Residue-level contacts at the interface:
Residue K66 in the second protein interacts with residue E1 in the first protein (closest heavy-atom distance 3.1 Å).
Residue R97 in the second protein contacts residue L8 in the first protein (closest heavy-atom distance 3.6 Å).
Residue Y7 in the second protein contacts residue A2 in the first protein (closest heavy-atom distance 3.4 Å).
Residue Y99 in the second protein is in contact with residue A3 in the first protein (closest heavy-atom distance 3.0 Å).
Residue H70 in the second protein interacts with residue A3 in the first protein (closest heavy-atom distance 3.2 Å).
Residue V76 in the second protein contacts residue T9 in the first protein (closest heavy-atom distance 3.9 Å).
Residue L156 in the second protein is in contact with residue A3 in the first protein (closest heavy-atom distance 5.0 Å).
Residue K66 in the second protein is in contact with residue G4 in the first protein (closest heavy-atom distance 3.9 Å).
Residue E63 in the second protein interacts with residue E1 in the first protein (closest heavy-atom distance 3.4 Å).
Residue T73 in the second protein interacts with residue I7 in the first protein (closest heavy-atom distance 4.0 Å).
Residue R97 in the second protein contacts residue G6 in the first protein (closest heavy-atom distance 4.5 Å).
Residue Y159 in the second protein interacts with residue A3 in the first protein (closest heavy-atom distance 3.7 Å).
Residue Y99 in the second protein interacts with residue I7 in the first protein (closest heavy-atom distance 3.8 Å).
Residue H114 in the second protein interacts with residue G6 in the first protein (closest heavy-atom distance 4.9 Å).
Residue L156 in the second protein interacts with residue I5 in the first protein (closest heavy-atom distance 4.0 Å).
Residue M5 in the second protein contacts residue E1 in the first protein (closest heavy-atom distance 3.8 Å).
Residue Q155 in the second protein contacts residue G6 in the first protein (closest heavy-atom distance 3.3 Å).
Residue Y116 in the second protein contacts residue V10 in the first protein (closest heavy-atom distance 3.6 Å).
Residue R97 in the second protein is in contact with residue I7 in the first protein (closest heavy-atom distance 3.8 Å).
Residue W147 in the second protein is in contact with residue V10 in the first protein (closest heavy-atom distance 3.7 Å).
Residue V152 in the second protein is in contact with residue G6 in the first protein (closest heavy-atom distance 3.4 Å).
Residue H74 in the second protein interacts with residue I7 in the first protein (closest heavy-atom distance 4.6 Å).
Residue Y159 in the second protein interacts with residue I5 in the first protein (closest heavy-atom distance 4.8 Å).
Residue W167 in the second protein contacts residue E1 in the first protein (closest heavy-atom distance 3.2 Å).
Residue Y159 in the second protein contacts residue A2 in the first protein (closest heavy-atom distance 3.6 Å).
Residue H70 in the second protein interacts with residue A2 in the first protein (closest heavy-atom distance 4.7 Å).
Residue Y84 in the second protein is in contact with residue V10 in the first protein (closest heavy-atom distance 2.6 Å).
Residue K66 in the second protein is in contact with residue A2 in the first protein (closest heavy-atom distance 2.8 Å).
Residue K146 in the second protein is in contact with residue V10 in the first protein (closest heavy-atom distance 4.0 Å).
Residue Y123 in the second protein is in contact with residue V10 in the first protein (closest heavy-atom distance 4.2 Å).
Residue L156 in the second protein contacts residue G6 in the first protein (closest heavy-atom distance 3.4 Å).
Residue V152 in the second protein is in contact with residue L8 in the first protein (closest heavy-atom distance 3.8 Å).
Residue Y7 in the second protein is in contact with residue E1 in the first protein (closest heavy-atom distance 3.1 Å).
Residue T80 in the second protein interacts with residue V10 in the first protein (closest heavy-atom distance 3.5 Å).
Residue T163 in the second protein interacts with residue A2 in the first protein (closest heavy-atom distance 4.9 Å).
Residue H70 in the second protein contacts residue I7 in the first protein (closest heavy-atom distance 3.8 Å).
Residue F9 in the second protein is in contact with residue A2 in the first protein (closest heavy-atom distance 4.8 Å).
Residue T163 in the second protein contacts residue E1 in the first protein (closest heavy-atom distance 4.3 Å).
Residue A158 in the second protein is in contact with residue I5 in the first protein (closest heavy-atom distance 4.5 Å).
Residue Y171 in the second protein interacts with residue E1 in the first protein (closest heavy-atom distance 2.6 Å).
Residue Y159 in the second protein is in contact with residue G4 in the first protein (closest heavy-atom distance 4.9 Å).
Residue D77 in the second protein interacts with residue T9 in the first protein (closest heavy-atom distance 3.3 Å).
Residue W147 in the second protein contacts residue T9 in the first protein (closest heavy-atom distance 2.9 Å).
Residue Y59 in the second protein is in contact with residue E1 in the first protein (closest heavy-atom distance 3.6 Å).
Residue T73 in the second protein contacts residue L8 in the first protein (closest heavy-atom distance 3.6 Å).
Residue Q155 in the second protein contacts residue I5 in the first protein (closest heavy-atom distance 3.5 Å).
Residue Y99 in the second protein contacts residue A2 in the first protein (closest heavy-atom distance 3.5 Å).
Residue Y159 in the second protein interacts with residue E1 in the first protein (closest heavy-atom distance 2.8 Å).
Residue D77 in the second protein is in contact with residue V10 in the first protein (closest heavy-atom distance 2.8 Å).
Residue T73 in the second protein contacts residue T9 in the first protein (closest heavy-atom distance 3.6 Å).
Residue T142 in the second protein interacts with residue V10 in the first protein (closest heavy-atom distance 5.0 Å).
Residue H114 in the second protein contacts residue I7 in the first protein (closest heavy-atom distance 4.3 Å).
Residue T143 in the second protein contacts residue V10 in the first protein (closest heavy-atom distance 2.8 Å).
Residue W147 in the second protein interacts with residue L8 in the first protein (closest heavy-atom distance 3.4 Å).
Residue L81 in the second protein contacts residue V10 in the first protein (closest heavy-atom distance 4.0 Å).
Residue K66 in the second protein contacts residue A3 in the first protein (closest heavy-atom distance 3.9 Å).
Residue E63 in the second protein interacts with residue A2 in the first protein (closest heavy-atom distance 2.9 Å).
Residue D77 in the second protein contacts residue L8 in the first protein (closest heavy-atom distance 4.7 Å).
Residue A150 in the second protein is in contact with residue L8 in the first protein (closest heavy-atom distance 3.9 Å).
Residue L156 in the second protein contacts residue I7 in the first protein (closest heavy-atom distance 4.2 Å).

Sequence of the first protein:
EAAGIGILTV

Sequence of the second protein:
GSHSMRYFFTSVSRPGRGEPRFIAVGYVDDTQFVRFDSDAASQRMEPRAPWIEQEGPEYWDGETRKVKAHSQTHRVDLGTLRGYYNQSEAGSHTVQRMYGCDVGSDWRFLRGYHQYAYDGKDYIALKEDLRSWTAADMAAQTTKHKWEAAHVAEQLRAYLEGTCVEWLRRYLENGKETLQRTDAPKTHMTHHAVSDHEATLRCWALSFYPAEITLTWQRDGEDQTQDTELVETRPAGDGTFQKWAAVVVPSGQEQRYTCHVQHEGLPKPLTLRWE

These two protein chains interact to form a complex.